Sequence of protein 1:
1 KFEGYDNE

The following describes two proteins that form a bound complex.

Sequence of protein 2:
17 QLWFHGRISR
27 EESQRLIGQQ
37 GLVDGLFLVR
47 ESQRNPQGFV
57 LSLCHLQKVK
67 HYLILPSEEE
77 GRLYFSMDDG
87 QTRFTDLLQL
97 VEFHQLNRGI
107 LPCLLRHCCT

Interface contacts:
Residue I106 in protein 2 contacts residue N7 in protein 1 (closest heavy-atom distance 4.2 Å).
Residue I106 in protein 2 contacts residue E8 in protein 1 (closest heavy-atom distance 3.8 Å).
Residue R26 in protein 2 is in contact with residue G4 in protein 1 (closest heavy-atom distance 2.7 Å).
Residue R50 in protein 2 is in contact with residue Y5 in protein 1 (closest heavy-atom distance 4.1 Å).
Residue N51 in protein 2 interacts with residue Y5 in protein 1 (closest heavy-atom distance 3.4 Å).
Residue D84 in protein 2 contacts residue N7 in protein 1 (closest heavy-atom distance 5.0 Å).
Residue K66 in protein 2 contacts residue D6 in protein 1 (closest heavy-atom distance 3.3 Å).
Residue L69 in protein 2 contacts residue F2 in protein 1 (closest heavy-atom distance 3.9 Å).
Residue M83 in protein 2 contacts residue F2 in protein 1 (closest heavy-atom distance 3.6 Å).
Residue L69 in protein 2 contacts residue N7 in protein 1 (closest heavy-atom distance 2.8 Å).
Residue M83 in protein 2 contacts residue N7 in protein 1 (closest heavy-atom distance 2.8 Å).
Residue H67 in protein 2 contacts residue Y5 in protein 1 (closest heavy-atom distance 3.7 Å).
Residue V56 in protein 2 contacts residue Y5 in protein 1 (closest heavy-atom distance 3.9 Å).
Residue Y68 in protein 2 is in contact with residue Y5 in protein 1 (closest heavy-atom distance 4.6 Å).
Residue Y68 in protein 2 is in contact with residue D6 in protein 1 (closest heavy-atom distance 3.5 Å).
Residue D84 in protein 2 is in contact with residue F2 in protein 1 (closest heavy-atom distance 4.8 Å).
Residue L71 in protein 2 is in contact with residue F2 in protein 1 (closest heavy-atom distance 3.7 Å).
Residue L69 in protein 2 contacts residue Y5 in protein 1 (closest heavy-atom distance 3.7 Å).
Residue D85 in protein 2 interacts with residue F2 in protein 1 (closest heavy-atom distance 3.8 Å).
Residue S48 in protein 2 interacts with residue Y5 in protein 1 (closest heavy-atom distance 3.5 Å).
Residue R26 in protein 2 contacts residue Y5 in protein 1 (closest heavy-atom distance 4.2 Å).
Residue H67 in protein 2 interacts with residue N7 in protein 1 (closest heavy-atom distance 4.1 Å).
Residue V65 in protein 2 is in contact with residue D6 in protein 1 (closest heavy-atom distance 4.8 Å).
Residue Y68 in protein 2 is in contact with residue N7 in protein 1 (closest heavy-atom distance 3.3 Å).
Residue H67 in protein 2 is in contact with residue D6 in protein 1 (closest heavy-atom distance 2.8 Å).